Interface contacts:
Residue S237 in protein 1 interacts with residue K709 in protein 2 (closest heavy-atom distance 3.2 Å).
Residue F140 in protein 1 interacts with residue K119 in protein 2 (closest heavy-atom distance 3.3 Å).
Residue A227 in protein 1 interacts with residue G762 in protein 2 (closest heavy-atom distance 3.3 Å).
Residue L18 in protein 1 contacts residue L877 in protein 2 (closest heavy-atom distance 3.3 Å).
Residue R235 in protein 1 contacts residue K709 in protein 2 (closest heavy-atom distance 3.0 Å).
Residue A227 in protein 1 interacts with residue L764 in protein 2 (closest heavy-atom distance 3.8 Å).
Residue Y114 in protein 1 is in contact with residue Y114 in protein 2 (closest heavy-atom distance 3.4 Å).
Residue Y21 in protein 1 is in contact with residue M874 in protein 2 (closest heavy-atom distance 3.8 Å).
Residue V249 in protein 1 is in contact with residue S724 in protein 2 (closest heavy-atom distance 3.6 Å).
Residue E165 in protein 1 is in contact with residue K74 in protein 2 (closest heavy-atom distance 3.7 Å).
Residue V219 in protein 1 is in contact with residue A728 in protein 2 (closest heavy-atom distance 3.8 Å).
Residue R235 in protein 1 contacts residue L708 in protein 2 (closest heavy-atom distance 2.7 Å).
Residue N137 in protein 1 is in contact with residue K118 in protein 2 (closest heavy-atom distance 3.2 Å).
Residue R259 in protein 1 is in contact with residue R718 in protein 2 (closest heavy-atom distance 3.8 Å).
Residue Q216 in protein 1 interacts with residue S724 in protein 2 (closest heavy-atom distance 2.5 Å).
Residue R235 in protein 1 is in contact with residue M707 in protein 2 (closest heavy-atom distance 3.6 Å).
Residue Q216 in protein 1 interacts with residue A728 in protein 2 (closest heavy-atom distance 3.3 Å).
Residue L18 in protein 1 contacts residue M874 in protein 2 (closest heavy-atom distance 3.6 Å).
Residue K293 in protein 1 interacts with residue S81 in protein 2 (closest heavy-atom distance 3.1 Å).
Residue N250 in protein 1 interacts with residue E725 in protein 2 (closest heavy-atom distance 3.9 Å).
Residue T236 in protein 1 contacts residue M731 in protein 2 (closest heavy-atom distance 3.6 Å).
Residue S212 in protein 1 contacts residue E725 in protein 2 (closest heavy-atom distance 3.3 Å).
Residue S233 in protein 1 is in contact with residue M707 in protein 2 (closest heavy-atom distance 3.1 Å).
Residue T236 in protein 1 is in contact with residue I710 in protein 2 (closest heavy-atom distance 2.8 Å).
Residue R172 in protein 1 is in contact with residue E77 in protein 2 (closest heavy-atom distance 2.9 Å).
Residue I747 in protein 1 contacts residue E66 in protein 2 (closest heavy-atom distance 3.7 Å).
Residue S17 in protein 1 is in contact with residue Q878 in protein 2 (closest heavy-atom distance 2.5 Å).
Residue L18 in protein 1 is in contact with residue Q878 in protein 2 (closest heavy-atom distance 3.9 Å).
Residue P229 in protein 1 interacts with residue S569 in protein 2 (closest heavy-atom distance 2.8 Å).
Residue I232 in protein 1 interacts with residue K706 in protein 2 (closest heavy-atom distance 3.5 Å).
Residue K293 in protein 1 contacts residue D80 in protein 2 (closest heavy-atom distance 3.0 Å).
Residue V234 in protein 1 contacts residue M707 in protein 2 (closest heavy-atom distance 3.9 Å).
Residue Y21 in protein 1 is in contact with residue T871 in protein 2 (closest heavy-atom distance 3.7 Å).
Residue I747 in protein 1 contacts residue Q67 in protein 2 (closest heavy-atom distance 3.0 Å).
Residue F257 in protein 1 is in contact with residue R718 in protein 2 (closest heavy-atom distance 3.0 Å).
Residue D746 in protein 1 interacts with residue Q67 in protein 2 (closest heavy-atom distance 3.9 Å).
Residue T220 in protein 1 interacts with residue G58 in protein 2 (closest heavy-atom distance 3.3 Å).
Residue T236 in protein 1 interacts with residue D711 in protein 2 (closest heavy-atom distance 3.7 Å).
Residue P229 in protein 1 is in contact with residue S568 in protein 2 (closest heavy-atom distance 3.2 Å).
Residue R235 in protein 1 is in contact with residue T60 in protein 2 (closest heavy-atom distance 3.7 Å).
Residue N250 in protein 1 is in contact with residue R718 in protein 2 (closest heavy-atom distance 3.1 Å).
Residue R235 in protein 1 contacts residue I710 in protein 2 (closest heavy-atom distance 2.8 Å).
Residue Q216 in protein 1 contacts residue E725 in protein 2 (closest heavy-atom distance 3.0 Å).
Residue I232 in protein 1 contacts residue L708 in protein 2 (closest heavy-atom distance 3.4 Å).
Residue L22 in protein 1 interacts with residue T871 in protein 2 (closest heavy-atom distance 3.7 Å).
Residue S237 in protein 1 is in contact with residue I710 in protein 2 (closest heavy-atom distance 3.0 Å).
Residue H492 in protein 1 contacts residue H1020 in protein 2 (closest heavy-atom distance 3.8 Å).
Residue V234 in protein 1 is in contact with residue L708 in protein 2 (closest heavy-atom distance 3.5 Å).
Residue S237 in protein 1 interacts with residue D711 in protein 2 (closest heavy-atom distance 3.8 Å).
Residue E230 in protein 1 is in contact with residue K706 in protein 2 (closest heavy-atom distance 3.4 Å).
Residue S222 in protein 1 is in contact with residue A59 in protein 2 (closest heavy-atom distance 3.5 Å).
Residue S233 in protein 1 interacts with residue L708 in protein 2 (closest heavy-atom distance 3.0 Å).
Residue R231 in protein 1 interacts with residue S568 in protein 2 (closest heavy-atom distance 3.6 Å).
Residue K179 in protein 1 contacts residue E78 in protein 2 (closest heavy-atom distance 3.5 Å).
Residue N250 in protein 1 contacts residue Q714 in protein 2 (closest heavy-atom distance 3.7 Å).
Residue L169 in protein 1 contacts residue R802 in protein 2 (closest heavy-atom distance 3.5 Å).
Residue R231 in protein 1 interacts with residue N567 in protein 2 (closest heavy-atom distance 3.0 Å).
Residue L251 in protein 1 is in contact with residue S723 in protein 2 (closest heavy-atom distance 3.3 Å).
Residue S222 in protein 1 interacts with residue T60 in protein 2 (closest heavy-atom distance 3.3 Å).
Residue N250 in protein 1 is in contact with residue S723 in protein 2 (closest heavy-atom distance 3.5 Å).

The following describes two proteins that form a bound complex.

Sequence of protein 2:
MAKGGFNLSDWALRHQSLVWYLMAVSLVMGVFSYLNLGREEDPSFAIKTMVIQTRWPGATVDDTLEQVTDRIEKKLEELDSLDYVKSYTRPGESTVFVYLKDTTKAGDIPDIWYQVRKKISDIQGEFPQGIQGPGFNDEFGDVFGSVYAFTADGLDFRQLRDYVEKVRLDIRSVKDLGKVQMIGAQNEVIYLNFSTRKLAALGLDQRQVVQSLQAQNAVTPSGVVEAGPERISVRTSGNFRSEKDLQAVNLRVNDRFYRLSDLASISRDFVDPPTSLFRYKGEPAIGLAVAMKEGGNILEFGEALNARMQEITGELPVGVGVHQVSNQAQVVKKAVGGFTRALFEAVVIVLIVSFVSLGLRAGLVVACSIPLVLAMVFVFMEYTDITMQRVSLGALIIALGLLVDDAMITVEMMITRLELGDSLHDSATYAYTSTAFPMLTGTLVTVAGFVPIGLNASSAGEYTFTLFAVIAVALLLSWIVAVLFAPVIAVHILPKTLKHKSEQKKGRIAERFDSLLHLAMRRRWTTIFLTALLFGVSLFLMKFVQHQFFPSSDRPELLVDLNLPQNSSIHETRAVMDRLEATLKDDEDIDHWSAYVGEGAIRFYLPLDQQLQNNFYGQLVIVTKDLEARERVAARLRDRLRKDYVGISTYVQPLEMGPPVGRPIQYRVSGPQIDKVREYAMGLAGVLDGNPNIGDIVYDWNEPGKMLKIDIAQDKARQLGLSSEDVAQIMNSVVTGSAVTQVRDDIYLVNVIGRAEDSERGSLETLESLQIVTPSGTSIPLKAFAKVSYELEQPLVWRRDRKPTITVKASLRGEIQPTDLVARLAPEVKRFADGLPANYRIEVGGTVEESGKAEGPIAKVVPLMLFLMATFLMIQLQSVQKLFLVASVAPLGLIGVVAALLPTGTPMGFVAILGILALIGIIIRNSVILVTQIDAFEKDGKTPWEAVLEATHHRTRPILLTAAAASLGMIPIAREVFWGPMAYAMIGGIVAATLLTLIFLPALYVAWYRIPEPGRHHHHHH

Sequence of protein 1:
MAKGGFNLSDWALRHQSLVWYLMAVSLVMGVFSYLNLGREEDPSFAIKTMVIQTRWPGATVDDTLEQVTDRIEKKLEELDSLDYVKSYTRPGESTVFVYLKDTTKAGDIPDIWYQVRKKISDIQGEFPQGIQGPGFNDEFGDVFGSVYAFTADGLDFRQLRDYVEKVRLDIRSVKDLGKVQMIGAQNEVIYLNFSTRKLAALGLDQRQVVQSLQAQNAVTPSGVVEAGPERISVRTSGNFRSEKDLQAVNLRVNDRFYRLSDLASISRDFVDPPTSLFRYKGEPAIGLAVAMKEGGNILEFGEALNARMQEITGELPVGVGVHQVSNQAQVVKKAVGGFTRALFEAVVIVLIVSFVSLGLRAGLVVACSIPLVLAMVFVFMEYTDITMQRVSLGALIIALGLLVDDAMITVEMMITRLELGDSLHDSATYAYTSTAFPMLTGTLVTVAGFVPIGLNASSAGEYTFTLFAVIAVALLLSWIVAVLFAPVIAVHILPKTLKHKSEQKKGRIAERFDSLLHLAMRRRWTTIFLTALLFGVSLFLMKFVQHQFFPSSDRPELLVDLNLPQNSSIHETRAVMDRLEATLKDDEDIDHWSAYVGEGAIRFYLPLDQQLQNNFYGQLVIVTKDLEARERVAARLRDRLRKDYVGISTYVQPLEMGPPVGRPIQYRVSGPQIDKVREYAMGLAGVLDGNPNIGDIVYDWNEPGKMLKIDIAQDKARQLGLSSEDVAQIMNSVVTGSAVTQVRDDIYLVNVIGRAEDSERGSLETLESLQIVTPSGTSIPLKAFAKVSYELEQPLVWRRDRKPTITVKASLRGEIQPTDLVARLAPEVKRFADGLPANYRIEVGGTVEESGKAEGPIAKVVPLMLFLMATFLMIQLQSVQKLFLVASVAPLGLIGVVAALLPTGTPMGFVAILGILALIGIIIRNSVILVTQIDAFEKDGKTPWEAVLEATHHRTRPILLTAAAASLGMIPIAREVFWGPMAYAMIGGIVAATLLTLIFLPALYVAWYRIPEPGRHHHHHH